Sequence of the second protein:
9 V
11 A

Sequence of the first protein:
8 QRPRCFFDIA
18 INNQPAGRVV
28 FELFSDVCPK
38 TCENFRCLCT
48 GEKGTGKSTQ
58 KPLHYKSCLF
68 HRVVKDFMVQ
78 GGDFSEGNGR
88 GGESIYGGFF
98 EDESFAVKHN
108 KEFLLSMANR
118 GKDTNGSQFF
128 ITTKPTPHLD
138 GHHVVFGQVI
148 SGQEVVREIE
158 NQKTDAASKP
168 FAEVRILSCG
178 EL

This data describes a binding interaction between two proteins.

Residue-level contacts at the interface:
Residue R69 in the first protein contacts residue V9 in the second protein (closest heavy-atom distance 3.7 Å).